Sequence of the first protein:
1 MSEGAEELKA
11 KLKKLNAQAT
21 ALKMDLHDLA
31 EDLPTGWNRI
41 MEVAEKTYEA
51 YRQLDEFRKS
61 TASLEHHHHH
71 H

Sequence of the second protein:
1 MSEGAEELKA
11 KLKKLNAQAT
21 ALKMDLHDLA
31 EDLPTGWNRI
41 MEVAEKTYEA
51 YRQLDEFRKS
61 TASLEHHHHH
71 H

Contacts between the two chains:
Residue H27 in the second protein contacts residue L33 in the first protein (closest heavy-atom distance 4.8 Å).
Residue N38 in the second protein interacts with residue Y48 in the first protein (closest heavy-atom distance 3.5 Å).
Residue Y48 in the second protein contacts residue N38 in the first protein (closest heavy-atom distance 3.6 Å).
Residue Y51 in the second protein is in contact with residue W37 in the first protein (closest heavy-atom distance 4.7 Å).
Residue W37 in the second protein is in contact with residue D55 in the first protein (closest heavy-atom distance 4.8 Å).
Residue Y48 in the second protein is in contact with residue W37 in the first protein (closest heavy-atom distance 3.3 Å).
Residue W37 in the second protein interacts with residue Y48 in the first protein (closest heavy-atom distance 3.2 Å).
Residue T47 in the second protein is in contact with residue I40 in the first protein (closest heavy-atom distance 4.3 Å).
Residue Y48 in the second protein is in contact with residue M41 in the first protein (closest heavy-atom distance 4.0 Å).
Residue P34 in the second protein interacts with residue Y51 in the first protein (closest heavy-atom distance 3.6 Å).
Residue K23 in the second protein contacts residue P34 in the first protein (closest heavy-atom distance 4.2 Å).
Residue E45 in the second protein contacts residue M41 in the first protein (closest heavy-atom distance 3.8 Å).
Residue M41 in the second protein contacts residue Y48 in the first protein (closest heavy-atom distance 3.7 Å).
Residue A30 in the second protein contacts residue A30 in the first protein (closest heavy-atom distance 4.1 Å).
Residue M41 in the second protein contacts residue A44 in the first protein (closest heavy-atom distance 4.3 Å).
Residue I40 in the second protein interacts with residue T47 in the first protein (closest heavy-atom distance 4.9 Å).
Residue I40 in the second protein is in contact with residue L26 in the first protein (closest heavy-atom distance 4.8 Å).
Residue W37 in the second protein contacts residue R52 in the first protein (closest heavy-atom distance 4.3 Å).
Residue M41 in the second protein is in contact with residue E45 in the first protein (closest heavy-atom distance 3.8 Å).
Residue W37 in the second protein is in contact with residue Y51 in the first protein (closest heavy-atom distance 4.0 Å).
Residue H27 in the second protein is in contact with residue A30 in the first protein (closest heavy-atom distance 4.6 Å).
Residue A44 in the second protein interacts with residue A44 in the first protein (closest heavy-atom distance 3.5 Å).
Residue K23 in the second protein contacts residue L33 in the first protein (closest heavy-atom distance 3.5 Å).
Residue I40 in the second protein interacts with residue Y51 in the first protein (closest heavy-atom distance 4.5 Å).
Residue Y48 in the second protein is in contact with residue I40 in the first protein (closest heavy-atom distance 4.8 Å).
Residue L26 in the second protein contacts residue L33 in the first protein (closest heavy-atom distance 4.9 Å).
Residue A44 in the second protein contacts residue M41 in the first protein (closest heavy-atom distance 4.7 Å).
Residue L33 in the second protein interacts with residue L26 in the first protein (closest heavy-atom distance 4.9 Å).
Residue Y51 in the second protein interacts with residue P34 in the first protein (closest heavy-atom distance 4.3 Å).
Residue L26 in the second protein is in contact with residue I40 in the first protein (closest heavy-atom distance 4.4 Å).
Residue L33 in the second protein is in contact with residue Y51 in the first protein (closest heavy-atom distance 3.8 Å).
Residue L33 in the second protein is in contact with residue K23 in the first protein (closest heavy-atom distance 4.2 Å).
Residue A44 in the second protein is in contact with residue I40 in the first protein (closest heavy-atom distance 3.6 Å).
Residue I40 in the second protein contacts residue Y48 in the first protein (closest heavy-atom distance 4.8 Å).
Residue I40 in the second protein interacts with residue A44 in the first protein (closest heavy-atom distance 4.0 Å).

These two protein chains interact to form a complex.